Interface contacts:
Residue S53 in protein 1 interacts with residue E35 in protein 2 (closest heavy-atom distance 4.8 Å).
Residue S75 in protein 1 interacts with residue Q36 in protein 2 (closest heavy-atom distance 4.0 Å).
Residue S76 in protein 1 interacts with residue Q36 in protein 2 (closest heavy-atom distance 3.7 Å).
Residue S54 in protein 1 is in contact with residue E35 in protein 2 (closest heavy-atom distance 4.3 Å).

Sequence of protein 2:
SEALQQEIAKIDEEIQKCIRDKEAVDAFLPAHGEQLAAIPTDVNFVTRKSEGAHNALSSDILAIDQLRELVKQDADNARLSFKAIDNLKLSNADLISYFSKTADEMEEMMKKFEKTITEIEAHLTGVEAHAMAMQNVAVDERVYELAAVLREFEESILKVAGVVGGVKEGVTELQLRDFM

This data describes a binding interaction between two proteins.

Sequence of protein 1:
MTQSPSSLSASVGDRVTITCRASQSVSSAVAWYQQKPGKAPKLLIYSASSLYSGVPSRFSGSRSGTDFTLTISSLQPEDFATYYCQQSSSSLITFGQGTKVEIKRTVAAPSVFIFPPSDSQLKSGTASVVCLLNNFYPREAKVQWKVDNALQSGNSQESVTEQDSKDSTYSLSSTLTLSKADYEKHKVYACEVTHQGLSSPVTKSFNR